Sequence of the first protein:
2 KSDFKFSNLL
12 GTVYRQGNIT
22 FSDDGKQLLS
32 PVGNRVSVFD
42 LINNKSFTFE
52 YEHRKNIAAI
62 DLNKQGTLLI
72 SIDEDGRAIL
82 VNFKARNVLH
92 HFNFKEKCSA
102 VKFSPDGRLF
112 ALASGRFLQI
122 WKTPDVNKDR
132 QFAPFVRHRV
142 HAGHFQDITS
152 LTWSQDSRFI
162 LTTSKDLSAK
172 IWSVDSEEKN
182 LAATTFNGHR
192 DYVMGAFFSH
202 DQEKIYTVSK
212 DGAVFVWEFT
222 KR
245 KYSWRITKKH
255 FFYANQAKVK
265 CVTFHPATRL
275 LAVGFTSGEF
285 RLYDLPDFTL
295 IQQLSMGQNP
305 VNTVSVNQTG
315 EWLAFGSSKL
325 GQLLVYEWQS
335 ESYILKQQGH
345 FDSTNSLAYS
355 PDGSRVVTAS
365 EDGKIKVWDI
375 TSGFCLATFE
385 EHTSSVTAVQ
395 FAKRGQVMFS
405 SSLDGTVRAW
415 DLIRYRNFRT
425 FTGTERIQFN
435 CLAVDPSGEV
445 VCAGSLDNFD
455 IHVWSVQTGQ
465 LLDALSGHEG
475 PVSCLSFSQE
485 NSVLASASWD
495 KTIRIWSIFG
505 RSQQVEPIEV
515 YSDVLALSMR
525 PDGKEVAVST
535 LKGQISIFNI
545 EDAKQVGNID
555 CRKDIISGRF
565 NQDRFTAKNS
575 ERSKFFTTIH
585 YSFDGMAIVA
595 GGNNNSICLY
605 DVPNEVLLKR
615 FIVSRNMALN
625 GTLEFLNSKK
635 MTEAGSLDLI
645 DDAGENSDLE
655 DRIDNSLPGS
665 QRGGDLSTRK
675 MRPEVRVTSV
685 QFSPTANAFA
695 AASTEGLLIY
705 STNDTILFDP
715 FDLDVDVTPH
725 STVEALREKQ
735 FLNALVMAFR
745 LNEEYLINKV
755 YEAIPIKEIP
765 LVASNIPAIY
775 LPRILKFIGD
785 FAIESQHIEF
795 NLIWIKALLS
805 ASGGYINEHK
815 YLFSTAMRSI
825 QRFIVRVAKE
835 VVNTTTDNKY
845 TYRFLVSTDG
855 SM

Contacts between the two chains:
Residue Q549 in the first protein interacts with residue T110 in the second protein (closest heavy-atom distance 4.6 Å).
Residue Q549 in the first protein interacts with residue S111 in the second protein (closest heavy-atom distance 4.9 Å).

These two protein chains interact to form a complex.

Sequence of the second protein:
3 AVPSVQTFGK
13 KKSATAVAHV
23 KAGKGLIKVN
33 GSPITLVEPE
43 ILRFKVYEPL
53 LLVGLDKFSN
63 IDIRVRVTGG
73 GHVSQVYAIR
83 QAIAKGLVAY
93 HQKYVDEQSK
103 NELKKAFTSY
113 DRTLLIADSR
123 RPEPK